Interface contacts:
Residue L35 in protein 1 is in contact with residue I5 in protein 2 (closest heavy-atom distance 3.9 Å).
Residue N15 in protein 1 interacts with residue L15 in protein 2 (closest heavy-atom distance 3.7 Å).
Residue E6 in protein 1 is in contact with residue V1 in protein 2 (closest heavy-atom distance 3.5 Å).
Residue F7 in protein 1 interacts with residue A11 in protein 2 (closest heavy-atom distance 4.8 Å).
Residue V58 in protein 1 is in contact with residue I5 in protein 2 (closest heavy-atom distance 3.5 Å).
Residue N9 in protein 1 interacts with residue M3 in protein 2 (closest heavy-atom distance 4.2 Å).
Residue V14 in protein 1 interacts with residue L15 in protein 2 (closest heavy-atom distance 3.9 Å).
Residue V14 in protein 1 interacts with residue L8 in protein 2 (closest heavy-atom distance 3.5 Å).
Residue F79 in protein 1 is in contact with residue I5 in protein 2 (closest heavy-atom distance 3.3 Å).
Residue I11 in protein 1 interacts with residue A11 in protein 2 (closest heavy-atom distance 3.4 Å).
Residue L35 in protein 1 contacts residue L9 in protein 2 (closest heavy-atom distance 3.6 Å).
Residue E6 in protein 1 is in contact with residue R2 in protein 2 (closest heavy-atom distance 2.7 Å).
Residue P81 in protein 1 interacts with residue N4 in protein 2 (closest heavy-atom distance 3.8 Å).
Residue F79 in protein 1 interacts with residue N4 in protein 2 (closest heavy-atom distance 3.3 Å).
Residue A10 in protein 1 interacts with residue L8 in protein 2 (closest heavy-atom distance 4.7 Å).
Residue Y28 in protein 1 interacts with residue A12 in protein 2 (closest heavy-atom distance 4.5 Å).
Residue F7 in protein 1 contacts residue M7 in protein 2 (closest heavy-atom distance 3.7 Å).
Residue Y38 in protein 1 contacts residue I5 in protein 2 (closest heavy-atom distance 3.5 Å).
Residue Y38 in protein 1 contacts residue N4 in protein 2 (closest heavy-atom distance 2.6 Å).
Residue Y38 in protein 1 interacts with residue Q6 in protein 2 (closest heavy-atom distance 4.7 Å).
Residue L35 in protein 1 interacts with residue L8 in protein 2 (closest heavy-atom distance 3.4 Å).
Residue Q39 in protein 1 is in contact with residue L9 in protein 2 (closest heavy-atom distance 3.6 Å).
Residue A10 in protein 1 contacts residue A11 in protein 2 (closest heavy-atom distance 3.9 Å).
Residue I11 in protein 1 interacts with residue Y14 in protein 2 (closest heavy-atom distance 3.4 Å).
Residue F31 in protein 1 interacts with residue L8 in protein 2 (closest heavy-atom distance 4.0 Å).
Residue H36 in protein 1 contacts residue L9 in protein 2 (closest heavy-atom distance 3.3 Å).
Residue Y28 in protein 1 interacts with residue E16 in protein 2 (closest heavy-atom distance 4.3 Å).
Residue Y28 in protein 1 interacts with residue L15 in protein 2 (closest heavy-atom distance 4.7 Å).
Residue Q39 in protein 1 interacts with residue Q6 in protein 2 (closest heavy-atom distance 4.0 Å).
Residue F7 in protein 1 interacts with residue Y14 in protein 2 (closest heavy-atom distance 3.8 Å).
Residue L32 in protein 1 is in contact with residue L8 in protein 2 (closest heavy-atom distance 4.5 Å).
Residue K18 in protein 1 is in contact with residue L15 in protein 2 (closest heavy-atom distance 5.0 Å).
Residue A10 in protein 1 is in contact with residue M7 in protein 2 (closest heavy-atom distance 4.0 Å).
Residue F79 in protein 1 contacts residue M3 in protein 2 (closest heavy-atom distance 3.6 Å).
Residue F7 in protein 1 contacts residue E10 in protein 2 (closest heavy-atom distance 3.9 Å).
Residue E6 in protein 1 contacts residue M7 in protein 2 (closest heavy-atom distance 3.6 Å).
Residue V14 in protein 1 is in contact with residue A12 in protein 2 (closest heavy-atom distance 4.2 Å).
Residue Y13 in protein 1 contacts residue L8 in protein 2 (closest heavy-atom distance 3.7 Å).
Residue Q78 in protein 1 interacts with residue M3 in protein 2 (closest heavy-atom distance 3.5 Å).
Residue K18 in protein 1 interacts with residue E19 in protein 2 (closest heavy-atom distance 4.5 Å).
Residue F79 in protein 1 interacts with residue M7 in protein 2 (closest heavy-atom distance 3.8 Å).
Residue L80 in protein 1 interacts with residue I5 in protein 2 (closest heavy-atom distance 3.5 Å).
Residue L80 in protein 1 interacts with residue M3 in protein 2 (closest heavy-atom distance 4.6 Å).
Residue I11 in protein 1 interacts with residue L15 in protein 2 (closest heavy-atom distance 3.6 Å).
Residue V14 in protein 1 interacts with residue A11 in protein 2 (closest heavy-atom distance 3.6 Å).
Residue F76 in protein 1 contacts residue I5 in protein 2 (closest heavy-atom distance 3.4 Å).
Residue Q42 in protein 1 is in contact with residue Q6 in protein 2 (closest heavy-atom distance 4.1 Å).
Residue P81 in protein 1 is in contact with residue M3 in protein 2 (closest heavy-atom distance 4.2 Å).
Residue L32 in protein 1 is in contact with residue L9 in protein 2 (closest heavy-atom distance 3.8 Å).
Residue D3 in protein 1 is in contact with residue R2 in protein 2 (closest heavy-atom distance 5.0 Å).
Residue E6 in protein 1 interacts with residue M3 in protein 2 (closest heavy-atom distance 3.8 Å).
Residue F76 in protein 1 interacts with residue L8 in protein 2 (closest heavy-atom distance 3.7 Å).
Residue F79 in protein 1 interacts with residue L8 in protein 2 (closest heavy-atom distance 4.8 Å).
Residue L32 in protein 1 interacts with residue A12 in protein 2 (closest heavy-atom distance 3.7 Å).

Sequence of protein 1:
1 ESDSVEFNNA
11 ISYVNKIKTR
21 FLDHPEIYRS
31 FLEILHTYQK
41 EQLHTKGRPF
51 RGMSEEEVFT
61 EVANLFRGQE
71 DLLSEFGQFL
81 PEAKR

These two protein chains interact to form a complex.

Sequence of protein 2:
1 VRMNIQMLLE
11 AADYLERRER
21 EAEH